Interface contacts:
Residue L7 in the first protein contacts residue F34 in the second protein (closest heavy-atom distance 3.4 Å).
Residue W78 in the first protein interacts with residue K89 in the second protein (closest heavy-atom distance 3.6 Å).
Residue S82 in the first protein is in contact with residue T72 in the second protein (closest heavy-atom distance 3.3 Å).
Residue T86 in the first protein interacts with residue P68 in the second protein (closest heavy-atom distance 2.8 Å).
Residue H84 in the first protein is in contact with residue G73 in the second protein (closest heavy-atom distance 3.5 Å).
Residue L7 in the first protein is in contact with residue W37 in the second protein (closest heavy-atom distance 3.7 Å).
Residue R141 in the first protein is in contact with residue A98 in the second protein (closest heavy-atom distance 3.0 Å).
Residue S87 in the first protein contacts residue P71 in the second protein (closest heavy-atom distance 3.4 Å).
Residue N138 in the first protein interacts with residue A99 in the second protein (closest heavy-atom distance 3.1 Å).
Residue F4 in the first protein is in contact with residue I38 in the second protein (closest heavy-atom distance 3.2 Å).
Residue V137 in the first protein interacts with residue V69 in the second protein (closest heavy-atom distance 3.6 Å).
Residue Q249 in the first protein is in contact with residue C100 in the second protein (closest heavy-atom distance 3.2 Å).
Residue Y5 in the first protein contacts residue W37 in the second protein (closest heavy-atom distance 3.6 Å).
Residue N9 in the first protein interacts with residue D103 in the second protein (closest heavy-atom distance 3.2 Å).
Residue N140 in the first protein interacts with residue A99 in the second protein (closest heavy-atom distance 3.5 Å).
Residue N140 in the first protein contacts residue C100 in the second protein (closest heavy-atom distance 3.0 Å).
Residue W78 in the first protein contacts residue K88 in the second protein (closest heavy-atom distance 3.7 Å).
Residue N140 in the first protein contacts residue R166 in the second protein (closest heavy-atom distance 3.4 Å).
Residue N9 in the first protein is in contact with residue F34 in the second protein (closest heavy-atom distance 2.9 Å).
Residue R73 in the first protein is in contact with residue G111 in the second protein (closest heavy-atom distance 3.0 Å).
Residue S87 in the first protein interacts with residue P68 in the second protein (closest heavy-atom distance 3.5 Å).
Residue Q249 in the first protein is in contact with residue P101 in the second protein (closest heavy-atom distance 3.4 Å).
Residue N140 in the first protein contacts residue A98 in the second protein (closest heavy-atom distance 3.0 Å).
Residue A2 in the first protein interacts with residue E40 in the second protein (closest heavy-atom distance 3.5 Å).
Residue E3 in the first protein is in contact with residue R39 in the second protein (closest heavy-atom distance 3.5 Å).
Residue N140 in the first protein contacts residue P101 in the second protein (closest heavy-atom distance 3.6 Å).
Residue H84 in the first protein contacts residue T72 in the second protein (closest heavy-atom distance 3.4 Å).
Residue N138 in the first protein is in contact with residue A98 in the second protein (closest heavy-atom distance 3.4 Å).
Residue S87 in the first protein interacts with residue C70 in the second protein (closest heavy-atom distance 3.5 Å).
Residue W14 in the first protein is in contact with residue C93 in the second protein (closest heavy-atom distance 2.6 Å).
Residue E3 in the first protein is in contact with residue E40 in the second protein (closest heavy-atom distance 2.8 Å).
Residue Y5 in the first protein contacts residue I38 in the second protein (closest heavy-atom distance 3.0 Å).
Residue P8 in the first protein interacts with residue W37 in the second protein (closest heavy-atom distance 3.5 Å).
Residue S87 in the first protein is in contact with residue V69 in the second protein (closest heavy-atom distance 3.0 Å).
Residue Q249 in the first protein interacts with residue R166 in the second protein (closest heavy-atom distance 2.7 Å).
Residue Q249 in the first protein interacts with residue D103 in the second protein (closest heavy-atom distance 3.1 Å).
Residue T75 in the first protein contacts residue C90 in the second protein (closest heavy-atom distance 2.8 Å).
Residue W90 in the first protein contacts residue P71 in the second protein (closest heavy-atom distance 3.1 Å).
Residue G6 in the first protein contacts residue F34 in the second protein (closest heavy-atom distance 3.6 Å).
Residue S68 in the first protein is in contact with residue I91 in the second protein (closest heavy-atom distance 3.0 Å).
Residue L79 in the first protein is in contact with residue P71 in the second protein (closest heavy-atom distance 3.5 Å).
Residue Y5 in the first protein interacts with residue G15 in the second protein (closest heavy-atom distance 3.2 Å).
Residue T75 in the first protein is in contact with residue K88 in the second protein (closest heavy-atom distance 2.6 Å).
Residue R141 in the first protein contacts residue I97 in the second protein (closest heavy-atom distance 3.1 Å).
Residue A2 in the first protein is in contact with residue R41 in the second protein (closest heavy-atom distance 3.7 Å).
Residue F13 in the first protein interacts with residue I97 in the second protein (closest heavy-atom distance 3.4 Å).
Residue T75 in the first protein is in contact with residue I91 in the second protein (closest heavy-atom distance 3.5 Å).
Residue R73 in the first protein is in contact with residue P87 in the second protein (closest heavy-atom distance 2.8 Å).
Residue G252 in the first protein interacts with residue S190 in the second protein (closest heavy-atom distance 2.6 Å).
Residue N9 in the first protein interacts with residue R105 in the second protein (closest heavy-atom distance 3.4 Å).
Residue N140 in the first protein is in contact with residue Q169 in the second protein (closest heavy-atom distance 3.6 Å).
Residue H84 in the first protein contacts residue P71 in the second protein (closest heavy-atom distance 2.8 Å).
Residue A70 in the first protein contacts residue I91 in the second protein (closest heavy-atom distance 3.5 Å).
Residue G252 in the first protein contacts residue E189 in the second protein (closest heavy-atom distance 3.1 Å).
Residue A10 in the first protein contacts residue D103 in the second protein (closest heavy-atom distance 3.4 Å).
Residue A70 in the first protein is in contact with residue G111 in the second protein (closest heavy-atom distance 3.5 Å).
Residue L139 in the first protein is in contact with residue Q169 in the second protein (closest heavy-atom distance 3.4 Å).
Residue P69 in the first protein interacts with residue L107 in the second protein (closest heavy-atom distance 3.6 Å).
Residue R73 in the first protein interacts with residue C90 in the second protein (closest heavy-atom distance 2.9 Å).
Residue R73 in the first protein is in contact with residue Y112 in the second protein (closest heavy-atom distance 3.5 Å).

These two protein chains interact to form a complex.

Sequence of the first protein:
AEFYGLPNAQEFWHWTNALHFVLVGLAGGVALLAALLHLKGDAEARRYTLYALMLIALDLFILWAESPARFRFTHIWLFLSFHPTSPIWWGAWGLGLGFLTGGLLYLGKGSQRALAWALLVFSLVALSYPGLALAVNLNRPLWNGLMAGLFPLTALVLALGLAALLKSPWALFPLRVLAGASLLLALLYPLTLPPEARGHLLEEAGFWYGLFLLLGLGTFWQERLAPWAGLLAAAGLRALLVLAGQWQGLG

Sequence of the second protein:
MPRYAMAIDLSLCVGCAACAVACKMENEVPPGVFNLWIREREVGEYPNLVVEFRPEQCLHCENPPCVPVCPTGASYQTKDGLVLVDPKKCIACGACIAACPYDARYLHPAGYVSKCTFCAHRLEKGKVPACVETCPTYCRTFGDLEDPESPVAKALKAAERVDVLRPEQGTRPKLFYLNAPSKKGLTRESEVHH